The following describes two proteins that form a bound complex.

Sequence of protein 2:
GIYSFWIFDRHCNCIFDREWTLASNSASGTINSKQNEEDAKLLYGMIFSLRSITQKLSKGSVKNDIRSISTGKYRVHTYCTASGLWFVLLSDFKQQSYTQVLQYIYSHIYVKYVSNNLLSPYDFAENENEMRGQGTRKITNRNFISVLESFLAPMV

Sequence of protein 1:
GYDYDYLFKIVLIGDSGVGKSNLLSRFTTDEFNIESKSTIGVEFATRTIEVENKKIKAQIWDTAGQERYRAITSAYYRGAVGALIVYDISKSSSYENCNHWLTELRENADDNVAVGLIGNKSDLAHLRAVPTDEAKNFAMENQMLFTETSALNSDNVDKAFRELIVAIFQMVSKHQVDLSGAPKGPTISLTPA

Contacts between the two chains:
Residue E73 in protein 1 is in contact with residue E39 in protein 2 (closest heavy-atom distance 4.5 Å).
Residue I46 in protein 1 interacts with residue S50 in protein 2 (closest heavy-atom distance 4.0 Å).
Residue T45 in protein 1 interacts with residue S50 in protein 2 (closest heavy-atom distance 4.6 Å).
Residue R74 in protein 1 is in contact with residue L43 in protein 2 (closest heavy-atom distance 4.5 Å).
Residue I46 in protein 1 interacts with residue G46 in protein 2 (closest heavy-atom distance 4.6 Å).
Residue N39 in protein 1 is in contact with residue S53 in protein 2 (closest heavy-atom distance 3.8 Å).
Residue R74 in protein 1 contacts residue E39 in protein 2 (closest heavy-atom distance 4.5 Å).
Residue R74 in protein 1 interacts with residue K42 in protein 2 (closest heavy-atom distance 3.6 Å).
Residue F38 in protein 1 is in contact with residue K57 in protein 2 (closest heavy-atom distance 3.8 Å).
Residue T45 in protein 1 is in contact with residue G46 in protein 2 (closest heavy-atom distance 3.3 Å).
Residue T45 in protein 1 is in contact with residue M47 in protein 2 (closest heavy-atom distance 4.3 Å).
Residue T45 in protein 1 contacts residue L43 in protein 2 (closest heavy-atom distance 4.8 Å).
Residue T45 in protein 1 is in contact with residue F49 in protein 2 (closest heavy-atom distance 3.5 Å).
Residue N39 in protein 1 interacts with residue K57 in protein 2 (closest heavy-atom distance 3.2 Å).